This data describes a binding interaction between two proteins.

Sequence of chain A:
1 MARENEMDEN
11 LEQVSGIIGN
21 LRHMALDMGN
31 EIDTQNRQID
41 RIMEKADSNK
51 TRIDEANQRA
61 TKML

Sequence of chain B:
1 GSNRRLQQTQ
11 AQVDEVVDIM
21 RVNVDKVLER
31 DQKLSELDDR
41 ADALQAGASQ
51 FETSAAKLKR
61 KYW

Residue-level contacts at the interface:
Residue I32 in chain A interacts with residue N23 in chain B (closest heavy-atom distance 4.2 Å).
Residue D47 in chain A contacts residue R40 in chain B (closest heavy-atom distance 3.0 Å).
Residue N57 in chain A interacts with residue F51 in chain B (closest heavy-atom distance 3.6 Å).
Residue I18 in chain A interacts with residue V13 in chain B (closest heavy-atom distance 3.9 Å).
Residue T61 in chain A contacts residue S54 in chain B (closest heavy-atom distance 3.5 Å).
Residue A60 in chain A contacts residue S54 in chain B (closest heavy-atom distance 4.3 Å).
Residue L21 in chain A interacts with residue V16 in chain B (closest heavy-atom distance 4.3 Å).
Residue N36 in chain A contacts residue K33 in chain B (closest heavy-atom distance 4.2 Å).
Residue G29 in chain A is in contact with residue N23 in chain B (closest heavy-atom distance 3.1 Å).
Residue I39 in chain A interacts with residue L34 in chain B (closest heavy-atom distance 3.5 Å).
Residue I39 in chain A is in contact with residue R30 in chain B (closest heavy-atom distance 3.9 Å).
Residue M63 in chain A is in contact with residue L58 in chain B (closest heavy-atom distance 4.0 Å).
Residue M43 in chain A interacts with residue R40 in chain B (closest heavy-atom distance 4.4 Å).
Residue D40 in chain A contacts residue K33 in chain B (closest heavy-atom distance 3.4 Å).
Residue A25 in chain A interacts with residue M20 in chain B (closest heavy-atom distance 3.5 Å).
Residue A60 in chain A interacts with residue F51 in chain B (closest heavy-atom distance 4.2 Å).
Residue M43 in chain A interacts with residue L37 in chain B (closest heavy-atom distance 3.8 Å).
Residue N36 in chain A interacts with residue K26 in chain B (closest heavy-atom distance 3.5 Å).
Residue N36 in chain A is in contact with residue R30 in chain B (closest heavy-atom distance 3.2 Å).
Residue N57 in chain A contacts residue S54 in chain B (closest heavy-atom distance 3.3 Å).
Residue A60 in chain A is in contact with residue L58 in chain B (closest heavy-atom distance 3.5 Å).
Residue I32 in chain A interacts with residue V27 in chain B (closest heavy-atom distance 4.0 Å).
Residue L64 in chain A interacts with residue S54 in chain B (closest heavy-atom distance 4.1 Å).
Residue L64 in chain A interacts with residue K61 in chain B (closest heavy-atom distance 3.0 Å).
Residue I32 in chain A is in contact with residue R30 in chain B (closest heavy-atom distance 4.4 Å).
Residue M63 in chain A interacts with residue Y62 in chain B (closest heavy-atom distance 2.9 Å).
Residue N57 in chain A contacts residue Q50 in chain B (closest heavy-atom distance 3.0 Å).
Residue M43 in chain A contacts residue E36 in chain B (closest heavy-atom distance 3.5 Å).
Residue R22 in chain A contacts residue E15 in chain B (closest heavy-atom distance 3.4 Å).
Residue K50 in chain A contacts residue L44 in chain B (closest heavy-atom distance 3.7 Å).
Residue L26 in chain A is in contact with residue I19 in chain B (closest heavy-atom distance 3.6 Å).
Residue A56 in chain A contacts residue F51 in chain B (closest heavy-atom distance 3.6 Å).
Residue A25 in chain A interacts with residue N23 in chain B (closest heavy-atom distance 2.6 Å).
Residue E12 in chain A interacts with residue R5 in chain B (closest heavy-atom distance 3.1 Å).
Residue L64 in chain A interacts with residue K57 in chain B (closest heavy-atom distance 3.7 Å).
Residue A25 in chain A contacts residue I19 in chain B (closest heavy-atom distance 3.9 Å).
Residue I53 in chain A interacts with residue G47 in chain B (closest heavy-atom distance 3.5 Å).
Residue N49 in chain A interacts with residue L44 in chain B (closest heavy-atom distance 4.1 Å).
Residue I53 in chain A is in contact with residue L44 in chain B (closest heavy-atom distance 4.1 Å).
Residue S15 in chain A interacts with residue Q12 in chain B (closest heavy-atom distance 3.0 Å).
Residue M43 in chain A interacts with residue K33 in chain B (closest heavy-atom distance 3.7 Å).
Residue I18 in chain A interacts with residue Q12 in chain B (closest heavy-atom distance 3.7 Å).
Residue Q35 in chain A interacts with residue R30 in chain B (closest heavy-atom distance 3.1 Å).
Residue M63 in chain A is in contact with residue K61 in chain B (closest heavy-atom distance 4.0 Å).
Residue I39 in chain A interacts with residue K33 in chain B (closest heavy-atom distance 3.6 Å).
Residue S15 in chain A is in contact with residue T9 in chain B (closest heavy-atom distance 3.6 Å).
Residue N36 in chain A interacts with residue E29 in chain B (closest heavy-atom distance 3.9 Å).
Residue I53 in chain A contacts residue A48 in chain B (closest heavy-atom distance 4.0 Å).
Residue S15 in chain A is in contact with residue R5 in chain B (closest heavy-atom distance 3.8 Å).
Residue R22 in chain A interacts with residue I19 in chain B (closest heavy-atom distance 3.9 Å).
Residue I18 in chain A is in contact with residue V16 in chain B (closest heavy-atom distance 4.0 Å).
Residue I53 in chain A interacts with residue F51 in chain B (closest heavy-atom distance 4.1 Å).
Residue L11 in chain A interacts with residue L6 in chain B (closest heavy-atom distance 3.7 Å).
Residue D33 in chain A interacts with residue K26 in chain B (closest heavy-atom distance 2.8 Å).
Residue I32 in chain A interacts with residue K26 in chain B (closest heavy-atom distance 4.0 Å).
Residue I42 in chain A interacts with residue L37 in chain B (closest heavy-atom distance 3.7 Å).
Residue A46 in chain A contacts residue L44 in chain B (closest heavy-atom distance 4.1 Å).
Residue M28 in chain A interacts with residue N23 in chain B (closest heavy-atom distance 3.9 Å).
Residue R22 in chain A contacts residue V16 in chain B (closest heavy-atom distance 3.4 Å).
Residue L64 in chain A is in contact with residue L58 in chain B (closest heavy-atom distance 3.5 Å).